The following describes two proteins that form a bound complex.

Sequence of chain B:
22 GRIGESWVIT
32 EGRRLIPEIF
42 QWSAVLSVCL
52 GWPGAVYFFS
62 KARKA

Residue-level contacts at the interface:
Residue V423 in chain A is in contact with residue W53 in chain B (closest heavy-atom distance 3.5 Å).
Residue V453 in chain A interacts with residue W53 in chain B (closest heavy-atom distance 3.7 Å).
Residue V453 in chain A is in contact with residue V57 in chain B (closest heavy-atom distance 4.5 Å).
Residue F346 in chain A is in contact with residue L47 in chain B (closest heavy-atom distance 4.1 Å).
Residue F426 in chain A contacts residue L51 in chain B (closest heavy-atom distance 3.7 Å).
Residue F426 in chain A interacts with residue P54 in chain B (closest heavy-atom distance 4.5 Å).
Residue P427 in chain A is in contact with residue W53 in chain B (closest heavy-atom distance 4.2 Å).
Residue N422 in chain A interacts with residue C50 in chain B (closest heavy-atom distance 4.6 Å).
Residue F430 in chain A is in contact with residue P54 in chain B (closest heavy-atom distance 4.0 Å).
Residue N422 in chain A is in contact with residue W53 in chain B (closest heavy-atom distance 4.0 Å).
Residue W450 in chain A contacts residue P54 in chain B (closest heavy-atom distance 3.5 Å).
Residue F426 in chain A interacts with residue W53 in chain B (closest heavy-atom distance 4.1 Å).
Residue W450 in chain A interacts with residue Y58 in chain B (closest heavy-atom distance 4.9 Å).
Residue M350 in chain A interacts with residue L51 in chain B (closest heavy-atom distance 4.2 Å).
Residue F346 in chain A is in contact with residue C50 in chain B (closest heavy-atom distance 3.6 Å).
Residue F418 in chain A contacts residue C50 in chain B (closest heavy-atom distance 4.5 Å).

Sequence of chain A:
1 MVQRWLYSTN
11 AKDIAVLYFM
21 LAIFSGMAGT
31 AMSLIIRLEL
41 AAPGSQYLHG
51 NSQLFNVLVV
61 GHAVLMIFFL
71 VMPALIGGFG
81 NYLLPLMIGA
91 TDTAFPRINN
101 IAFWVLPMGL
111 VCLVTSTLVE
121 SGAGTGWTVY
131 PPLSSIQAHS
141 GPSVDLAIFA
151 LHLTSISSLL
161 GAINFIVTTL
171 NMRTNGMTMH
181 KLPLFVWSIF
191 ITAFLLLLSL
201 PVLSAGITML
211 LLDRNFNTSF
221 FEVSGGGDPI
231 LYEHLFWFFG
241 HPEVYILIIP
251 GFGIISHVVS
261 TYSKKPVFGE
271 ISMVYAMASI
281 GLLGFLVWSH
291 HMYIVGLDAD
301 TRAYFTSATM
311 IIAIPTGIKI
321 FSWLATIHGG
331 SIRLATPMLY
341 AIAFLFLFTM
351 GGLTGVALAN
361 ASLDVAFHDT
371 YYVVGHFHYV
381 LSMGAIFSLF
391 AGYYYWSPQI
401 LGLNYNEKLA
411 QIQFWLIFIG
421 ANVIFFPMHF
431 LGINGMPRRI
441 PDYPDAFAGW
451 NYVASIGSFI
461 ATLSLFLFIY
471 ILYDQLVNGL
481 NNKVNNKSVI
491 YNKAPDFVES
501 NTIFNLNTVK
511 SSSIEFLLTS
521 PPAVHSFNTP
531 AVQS